Sequence of chain B:
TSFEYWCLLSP

Sequence of chain A:
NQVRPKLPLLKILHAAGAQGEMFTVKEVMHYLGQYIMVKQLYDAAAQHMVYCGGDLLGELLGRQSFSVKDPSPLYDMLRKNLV

This data describes a binding interaction between two proteins.

Residue-level contacts at the interface:
Residue K27 in chain A contacts residue P13 in chain B (closest heavy-atom distance 3.5 Å).
Residue V26 in chain A interacts with residue P13 in chain B (closest heavy-atom distance 3.4 Å).
Residue L75 in chain A interacts with residue L11 in chain B (closest heavy-atom distance 4.2 Å).
Residue V51 in chain A is in contact with residue F4 in chain B (closest heavy-atom distance 4.2 Å).
Residue H31 in chain A interacts with residue W8 in chain B (closest heavy-atom distance 4.7 Å).
Residue Q48 in chain A interacts with residue Y7 in chain B (closest heavy-atom distance 4.1 Å).
Residue G34 in chain A interacts with residue F4 in chain B (closest heavy-atom distance 3.8 Å).
Residue L33 in chain A is in contact with residue W8 in chain B (closest heavy-atom distance 4.0 Å).
Residue M30 in chain A contacts residue P13 in chain B (closest heavy-atom distance 3.9 Å).
Residue Y43 in chain A interacts with residue F4 in chain B (closest heavy-atom distance 4.0 Å).
Residue M30 in chain A contacts residue S12 in chain B (closest heavy-atom distance 3.7 Å).
Residue M30 in chain A contacts residue W8 in chain B (closest heavy-atom distance 2.8 Å).
Residue P72 in chain A is in contact with residue L11 in chain B (closest heavy-atom distance 3.7 Å).
Residue Q48 in chain A is in contact with residue T2 in chain B (closest heavy-atom distance 4.0 Å).
Residue V69 in chain A contacts residue F4 in chain B (closest heavy-atom distance 3.9 Å).
Residue I37 in chain A interacts with residue F4 in chain B (closest heavy-atom distance 3.6 Å).
Residue M38 in chain A interacts with residue F4 in chain B (closest heavy-atom distance 4.1 Å).
Residue Q48 in chain A contacts residue S3 in chain B (closest heavy-atom distance 3.2 Å).
Residue V69 in chain A contacts residue W8 in chain B (closest heavy-atom distance 4.1 Å).
Residue Q48 in chain A interacts with residue F4 in chain B (closest heavy-atom distance 2.9 Å).
Residue F67 in chain A is in contact with residue W8 in chain B (closest heavy-atom distance 4.8 Å).
Residue V69 in chain A interacts with residue Y7 in chain B (closest heavy-atom distance 3.6 Å).
Residue H49 in chain A interacts with residue Y7 in chain B (closest heavy-atom distance 3.7 Å).
Residue I37 in chain A is in contact with residue W8 in chain B (closest heavy-atom distance 4.3 Å).
Residue L75 in chain A contacts residue W8 in chain B (closest heavy-atom distance 3.8 Å).
Residue G34 in chain A interacts with residue W8 in chain B (closest heavy-atom distance 3.4 Å).
Residue M30 in chain A contacts residue L11 in chain B (closest heavy-atom distance 4.0 Å).
Residue V69 in chain A contacts residue L11 in chain B (closest heavy-atom distance 3.5 Å).